Sequence of chain A:
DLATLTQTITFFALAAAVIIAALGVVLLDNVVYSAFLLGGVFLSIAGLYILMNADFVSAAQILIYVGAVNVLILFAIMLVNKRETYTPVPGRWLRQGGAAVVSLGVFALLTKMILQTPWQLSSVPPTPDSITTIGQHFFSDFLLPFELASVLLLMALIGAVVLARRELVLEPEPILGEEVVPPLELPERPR

Interface contacts:
Residue T6 in chain B contacts residue L80 in chain A (closest heavy-atom distance 2.8 Å).
Residue E5 in chain B is in contact with residue K83 in chain A (closest heavy-atom distance 4.2 Å).
Residue T6 in chain B is in contact with residue K83 in chain A (closest heavy-atom distance 4.6 Å).
Residue E5 in chain B interacts with residue N82 in chain A (closest heavy-atom distance 3.4 Å).
Residue R7 in chain B is in contact with residue K83 in chain A (closest heavy-atom distance 3.8 Å).
Residue T6 in chain B contacts residue N82 in chain A (closest heavy-atom distance 2.9 Å).
Residue T6 in chain B is in contact with residue V81 in chain A (closest heavy-atom distance 4.6 Å).
Residue T6 in chain B is in contact with residue M79 in chain A (closest heavy-atom distance 3.7 Å).
Residue I4 in chain B contacts residue N82 in chain A (closest heavy-atom distance 2.4 Å).
Residue K3 in chain B interacts with residue R84 in chain A (closest heavy-atom distance 3.4 Å).
Residue E5 in chain B contacts residue R84 in chain A (closest heavy-atom distance 3.0 Å).

This data describes a binding interaction between two proteins.

Sequence of chain B:
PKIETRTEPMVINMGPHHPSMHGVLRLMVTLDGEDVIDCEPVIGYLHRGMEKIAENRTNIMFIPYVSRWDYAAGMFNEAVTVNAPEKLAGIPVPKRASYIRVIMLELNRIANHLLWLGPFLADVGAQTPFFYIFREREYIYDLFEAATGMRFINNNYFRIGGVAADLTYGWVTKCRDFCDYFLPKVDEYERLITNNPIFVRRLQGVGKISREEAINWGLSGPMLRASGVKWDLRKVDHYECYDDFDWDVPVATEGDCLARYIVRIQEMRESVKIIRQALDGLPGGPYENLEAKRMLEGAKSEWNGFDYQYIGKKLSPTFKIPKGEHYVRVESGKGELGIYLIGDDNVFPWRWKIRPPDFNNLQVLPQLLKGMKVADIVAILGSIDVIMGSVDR